Sequence of protein 1:
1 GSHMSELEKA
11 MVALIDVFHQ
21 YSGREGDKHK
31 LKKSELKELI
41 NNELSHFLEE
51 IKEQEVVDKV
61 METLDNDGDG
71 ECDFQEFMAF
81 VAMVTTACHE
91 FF

Sequence of protein 2:
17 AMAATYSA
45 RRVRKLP

The following describes two proteins that form a bound complex.

Interface contacts:
Residue L48 in protein 1 interacts with residue R48 in protein 2 (closest heavy-atom distance 4.9 Å).
Residue H46 in protein 1 is in contact with residue R48 in protein 2 (closest heavy-atom distance 4.5 Å).
Residue F47 in protein 1 contacts residue R48 in protein 2 (closest heavy-atom distance 3.4 Å).
Residue H46 in protein 1 is in contact with residue L50 in protein 2 (closest heavy-atom distance 3.4 Å).
Residue F91 in protein 1 contacts residue R48 in protein 2 (closest heavy-atom distance 4.0 Å).
Residue C88 in protein 1 is in contact with residue L50 in protein 2 (closest heavy-atom distance 4.7 Å).
Residue F91 in protein 1 is in contact with residue V47 in protein 2 (closest heavy-atom distance 3.6 Å).
Residue C88 in protein 1 interacts with residue V47 in protein 2 (closest heavy-atom distance 4.8 Å).
Residue F47 in protein 1 contacts residue L50 in protein 2 (closest heavy-atom distance 3.6 Å).
Residue E49 in protein 1 contacts residue V47 in protein 2 (closest heavy-atom distance 3.6 Å).
Residue L48 in protein 1 interacts with residue R46 in protein 2 (closest heavy-atom distance 4.0 Å).
Residue F47 in protein 1 is in contact with residue V47 in protein 2 (closest heavy-atom distance 2.9 Å).
Residue L48 in protein 1 interacts with residue V47 in protein 2 (closest heavy-atom distance 3.4 Å).
Residue F91 in protein 1 is in contact with residue L50 in protein 2 (closest heavy-atom distance 3.2 Å).
Residue A87 in protein 1 interacts with residue V47 in protein 2 (closest heavy-atom distance 4.1 Å).
Residue E49 in protein 1 contacts residue R48 in protein 2 (closest heavy-atom distance 4.7 Å).
Residue E49 in protein 1 contacts residue R46 in protein 2 (closest heavy-atom distance 4.2 Å).